Contacts between the two chains:
Residue S18 in protein 2 is in contact with residue F160 in protein 1 (closest heavy-atom distance 3.7 Å).
Residue C1 in protein 2 contacts residue W255 in protein 1 (closest heavy-atom distance 3.5 Å).
Residue F2 in protein 2 contacts residue F254 in protein 1 (closest heavy-atom distance 3.0 Å).
Residue V22 in protein 2 interacts with residue T256 in protein 1 (closest heavy-atom distance 3.6 Å).
Residue T245 in protein 2 is in contact with residue N159 in protein 1 (closest heavy-atom distance 3.6 Å).
Residue T9 in protein 2 interacts with residue H144 in protein 1 (closest heavy-atom distance 3.4 Å).
Residue P5 in protein 2 interacts with residue F254 in protein 1 (closest heavy-atom distance 3.5 Å).
Residue P4 in protein 2 contacts residue P253 in protein 1 (closest heavy-atom distance 3.8 Å).
Residue S18 in protein 2 contacts residue N159 in protein 1 (closest heavy-atom distance 3.5 Å).
Residue Q251 in protein 2 contacts residue N158 in protein 1 (closest heavy-atom distance 3.5 Å).
Residue G16 in protein 2 contacts residue P147 in protein 1 (closest heavy-atom distance 3.1 Å).
Residue E3 in protein 2 interacts with residue P253 in protein 1 (closest heavy-atom distance 3.3 Å).
Residue L17 in protein 2 is in contact with residue N159 in protein 1 (closest heavy-atom distance 2.9 Å).
Residue Y182 in protein 2 interacts with residue P260 in protein 1 (closest heavy-atom distance 3.5 Å).
Residue Q11 in protein 2 interacts with residue D70 in protein 1 (closest heavy-atom distance 3.0 Å).
Residue C1 in protein 2 contacts residue W262 in protein 1 (closest heavy-atom distance 2.7 Å).
Residue Q11 in protein 2 is in contact with residue L71 in protein 1 (closest heavy-atom distance 3.0 Å).
Residue T245 in protein 2 interacts with residue Q163 in protein 1 (closest heavy-atom distance 3.8 Å).
Residue C1 in protein 2 contacts residue W265 in protein 1 (closest heavy-atom distance 3.6 Å).
Residue H24 in protein 2 contacts residue T256 in protein 1 (closest heavy-atom distance 3.5 Å).
Residue R15 in protein 2 is in contact with residue N67 in protein 1 (closest heavy-atom distance 2.8 Å).
Residue S183 in protein 2 interacts with residue Y169 in protein 1 (closest heavy-atom distance 3.7 Å).
Residue N243 in protein 2 is in contact with residue Q163 in protein 1 (closest heavy-atom distance 3.2 Å).
Residue E3 in protein 2 is in contact with residue T256 in protein 1 (closest heavy-atom distance 2.6 Å).
Residue A184 in protein 2 is in contact with residue Y169 in protein 1 (closest heavy-atom distance 3.1 Å).
Residue P5 in protein 2 interacts with residue P253 in protein 1 (closest heavy-atom distance 3.1 Å).
Residue R15 in protein 2 contacts residue P69 in protein 1 (closest heavy-atom distance 3.7 Å).
Residue Q251 in protein 2 is in contact with residue D155 in protein 1 (closest heavy-atom distance 3.3 Å).
Residue G20 in protein 2 is in contact with residue Q163 in protein 1 (closest heavy-atom distance 3.2 Å).
Residue S18 in protein 2 interacts with residue Q163 in protein 1 (closest heavy-atom distance 2.9 Å).
Residue F253 in protein 2 interacts with residue Y162 in protein 1 (closest heavy-atom distance 3.6 Å).
Residue V22 in protein 2 contacts residue Y164 in protein 1 (closest heavy-atom distance 3.8 Å).
Residue F2 in protein 2 contacts residue W262 in protein 1 (closest heavy-atom distance 3.5 Å).
Residue A250 in protein 2 is in contact with residue N159 in protein 1 (closest heavy-atom distance 2.7 Å).
Residue A181 in protein 2 is in contact with residue P260 in protein 1 (closest heavy-atom distance 3.4 Å).
Residue Y182 in protein 2 interacts with residue E261 in protein 1 (closest heavy-atom distance 3.6 Å).
Residue N249 in protein 2 is in contact with residue N159 in protein 1 (closest heavy-atom distance 3.1 Å).
Residue S18 in protein 2 interacts with residue W156 in protein 1 (closest heavy-atom distance 3.4 Å).
Residue E3 in protein 2 is in contact with residue F254 in protein 1 (closest heavy-atom distance 2.7 Å).
Residue V22 in protein 2 interacts with residue Q163 in protein 1 (closest heavy-atom distance 3.7 Å).
Residue A7 in protein 2 is in contact with residue G252 in protein 1 (closest heavy-atom distance 3.4 Å).
Residue G16 in protein 2 is in contact with residue P68 in protein 1 (closest heavy-atom distance 3.7 Å).
Residue T161 in protein 2 is in contact with residue S273 in protein 1 (closest heavy-atom distance 2.5 Å).
Residue G16 in protein 2 contacts residue W156 in protein 1 (closest heavy-atom distance 3.4 Å).
Residue V163 in protein 2 is in contact with residue S273 in protein 1 (closest heavy-atom distance 3.5 Å).
Residue M19 in protein 2 is in contact with residue N159 in protein 1 (closest heavy-atom distance 3.6 Å).
Residue R15 in protein 2 contacts residue L81 in protein 1 (closest heavy-atom distance 3.4 Å).
Residue A250 in protein 2 contacts residue N158 in protein 1 (closest heavy-atom distance 2.8 Å).
Residue R15 in protein 2 is in contact with residue D70 in protein 1 (closest heavy-atom distance 3.2 Å).
Residue R15 in protein 2 interacts with residue E82 in protein 1 (closest heavy-atom distance 3.5 Å).
Residue T10 in protein 2 is in contact with residue L71 in protein 1 (closest heavy-atom distance 3.5 Å).
Residue K178 in protein 2 interacts with residue D268 in protein 1 (closest heavy-atom distance 2.8 Å).
Residue Y182 in protein 2 is in contact with residue D268 in protein 1 (closest heavy-atom distance 2.7 Å).
Residue C244 in protein 2 interacts with residue Y162 in protein 1 (closest heavy-atom distance 3.5 Å).
Residue R15 in protein 2 is in contact with residue P68 in protein 1 (closest heavy-atom distance 2.9 Å).
Residue F14 in protein 2 contacts residue N67 in protein 1 (closest heavy-atom distance 3.5 Å).
Residue F230 in protein 2 interacts with residue N166 in protein 1 (closest heavy-atom distance 3.7 Å).
Residue F2 in protein 2 is in contact with residue W259 in protein 1 (closest heavy-atom distance 3.7 Å).
Residue R15 in protein 2 is in contact with residue G83 in protein 1 (closest heavy-atom distance 3.5 Å).
Residue E3 in protein 2 contacts residue R257 in protein 1 (closest heavy-atom distance 3.4 Å).

Sequence of protein 2:
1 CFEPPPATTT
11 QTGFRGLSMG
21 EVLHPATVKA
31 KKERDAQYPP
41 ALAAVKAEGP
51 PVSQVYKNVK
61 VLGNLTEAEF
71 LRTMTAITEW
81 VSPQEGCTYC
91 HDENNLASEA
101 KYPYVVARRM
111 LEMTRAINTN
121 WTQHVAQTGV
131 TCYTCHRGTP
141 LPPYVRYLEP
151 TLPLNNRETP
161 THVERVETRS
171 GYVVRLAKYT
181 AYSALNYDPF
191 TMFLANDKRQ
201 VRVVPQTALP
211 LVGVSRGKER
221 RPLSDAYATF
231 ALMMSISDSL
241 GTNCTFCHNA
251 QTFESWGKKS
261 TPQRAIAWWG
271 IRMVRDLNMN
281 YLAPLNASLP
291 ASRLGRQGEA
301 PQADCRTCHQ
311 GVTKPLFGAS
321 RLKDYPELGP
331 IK

Sequence of protein 1:
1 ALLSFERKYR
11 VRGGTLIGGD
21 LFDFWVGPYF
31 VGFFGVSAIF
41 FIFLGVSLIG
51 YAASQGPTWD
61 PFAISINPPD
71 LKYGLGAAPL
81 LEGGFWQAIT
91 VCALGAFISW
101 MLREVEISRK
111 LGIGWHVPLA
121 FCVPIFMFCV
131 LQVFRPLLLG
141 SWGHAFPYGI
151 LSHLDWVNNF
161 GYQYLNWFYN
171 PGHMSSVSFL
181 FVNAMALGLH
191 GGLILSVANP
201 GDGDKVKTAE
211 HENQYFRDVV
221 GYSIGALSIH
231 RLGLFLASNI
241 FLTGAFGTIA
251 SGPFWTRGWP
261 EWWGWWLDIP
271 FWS

The following describes two proteins that form a bound complex.